Sequence of the second protein:
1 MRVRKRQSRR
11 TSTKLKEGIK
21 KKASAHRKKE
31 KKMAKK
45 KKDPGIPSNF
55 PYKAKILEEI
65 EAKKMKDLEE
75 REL

Residue-level contacts at the interface:
Residue R60 in the first protein contacts residue L61 in the second protein (closest heavy-atom distance 4.2 Å).
Residue F57 in the first protein contacts residue L61 in the second protein (closest heavy-atom distance 3.4 Å).
Residue L61 in the first protein is in contact with residue L61 in the second protein (closest heavy-atom distance 4.5 Å).
Residue R60 in the first protein contacts residue A58 in the second protein (closest heavy-atom distance 3.3 Å).
Residue F57 in the first protein is in contact with residue A58 in the second protein (closest heavy-atom distance 3.7 Å).
Residue L64 in the first protein is in contact with residue E65 in the second protein (closest heavy-atom distance 4.2 Å).
Residue R60 in the first protein contacts residue E62 in the second protein (closest heavy-atom distance 3.0 Å).
Residue F57 in the first protein interacts with residue K57 in the second protein (closest heavy-atom distance 3.4 Å).
Residue F57 in the first protein is in contact with residue I50 in the second protein (closest heavy-atom distance 4.7 Å).

Sequence of the first protein:
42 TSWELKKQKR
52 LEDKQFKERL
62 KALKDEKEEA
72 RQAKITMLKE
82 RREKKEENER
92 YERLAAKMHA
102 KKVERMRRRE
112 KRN

This data describes a binding interaction between two proteins.